Contacts between the two chains:
Residue K13 in chain A is in contact with residue E42 in chain B (closest heavy-atom distance 3.5 Å).
Residue V17 in chain A is in contact with residue D40 in chain B (closest heavy-atom distance 5.0 Å).
Residue L10 in chain A interacts with residue S41 in chain B (closest heavy-atom distance 4.7 Å).
Residue R15 in chain A is in contact with residue D40 in chain B (closest heavy-atom distance 3.4 Å).
Residue V17 in chain A contacts residue S41 in chain B (closest heavy-atom distance 3.7 Å).
Residue L10 in chain A contacts residue T46 in chain B (closest heavy-atom distance 4.1 Å).
Residue G11 in chain A contacts residue E42 in chain B (closest heavy-atom distance 4.3 Å).
Residue R15 in chain A is in contact with residue F39 in chain B (closest heavy-atom distance 4.5 Å).
Residue L10 in chain A is in contact with residue E42 in chain B (closest heavy-atom distance 4.3 Å).
Residue G11 in chain A interacts with residue S41 in chain B (closest heavy-atom distance 3.6 Å).
Residue K13 in chain A is in contact with residue D40 in chain B (closest heavy-atom distance 4.0 Å).
Residue V12 in chain A is in contact with residue D40 in chain B (closest heavy-atom distance 4.1 Å).
Residue S16 in chain A contacts residue S41 in chain B (closest heavy-atom distance 3.7 Å).
Residue V12 in chain A contacts residue S41 in chain B (closest heavy-atom distance 3.5 Å).
Residue G11 in chain A interacts with residue W45 in chain B (closest heavy-atom distance 4.1 Å).
Residue L10 in chain A interacts with residue W45 in chain B (closest heavy-atom distance 3.9 Å).
Residue V12 in chain A is in contact with residue E42 in chain B (closest heavy-atom distance 4.0 Å).
Residue F18 in chain A interacts with residue F35 in chain B (closest heavy-atom distance 4.5 Å).
Residue S16 in chain A interacts with residue F39 in chain B (closest heavy-atom distance 3.7 Å).
Residue V17 in chain A interacts with residue W45 in chain B (closest heavy-atom distance 4.3 Å).
Residue F18 in chain A is in contact with residue F39 in chain B (closest heavy-atom distance 3.6 Å).
Residue R15 in chain A interacts with residue S41 in chain B (closest heavy-atom distance 3.1 Å).
Residue V17 in chain A is in contact with residue F44 in chain B (closest heavy-atom distance 4.2 Å).
Residue V17 in chain A is in contact with residue F39 in chain B (closest heavy-atom distance 3.7 Å).
Residue G14 in chain A is in contact with residue D40 in chain B (closest heavy-atom distance 3.1 Å).

Sequence of chain B:
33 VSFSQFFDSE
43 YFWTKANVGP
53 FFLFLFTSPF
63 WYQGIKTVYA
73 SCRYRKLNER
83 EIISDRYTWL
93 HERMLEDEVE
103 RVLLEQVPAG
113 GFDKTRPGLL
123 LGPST

The following describes two proteins that form a bound complex.

Sequence of chain A:
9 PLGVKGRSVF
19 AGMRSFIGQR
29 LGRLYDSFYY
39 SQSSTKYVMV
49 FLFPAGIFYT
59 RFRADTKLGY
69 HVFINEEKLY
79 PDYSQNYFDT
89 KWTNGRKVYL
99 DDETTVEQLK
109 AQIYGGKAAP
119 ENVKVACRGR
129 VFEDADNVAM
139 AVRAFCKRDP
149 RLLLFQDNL